Sequence of chain B:
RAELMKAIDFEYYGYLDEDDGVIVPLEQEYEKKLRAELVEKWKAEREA

The following describes two proteins that form a bound complex.

Sequence of chain A:
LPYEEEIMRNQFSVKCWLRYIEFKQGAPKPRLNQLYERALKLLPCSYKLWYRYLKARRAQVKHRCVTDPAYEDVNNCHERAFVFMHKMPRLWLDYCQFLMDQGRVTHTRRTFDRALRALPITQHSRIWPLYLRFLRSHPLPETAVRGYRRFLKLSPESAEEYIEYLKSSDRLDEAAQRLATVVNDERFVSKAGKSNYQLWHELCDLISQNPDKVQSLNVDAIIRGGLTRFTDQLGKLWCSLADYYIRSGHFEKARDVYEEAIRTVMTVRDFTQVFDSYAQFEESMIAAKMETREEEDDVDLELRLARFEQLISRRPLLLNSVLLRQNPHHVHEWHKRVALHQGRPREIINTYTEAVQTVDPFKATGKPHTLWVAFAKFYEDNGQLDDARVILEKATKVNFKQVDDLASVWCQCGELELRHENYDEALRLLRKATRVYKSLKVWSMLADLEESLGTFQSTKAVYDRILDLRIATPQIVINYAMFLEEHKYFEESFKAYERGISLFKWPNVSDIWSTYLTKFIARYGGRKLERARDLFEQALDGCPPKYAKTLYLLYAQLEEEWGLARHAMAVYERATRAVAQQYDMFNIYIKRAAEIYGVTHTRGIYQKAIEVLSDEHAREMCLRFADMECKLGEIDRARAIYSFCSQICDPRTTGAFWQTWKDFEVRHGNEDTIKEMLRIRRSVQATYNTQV

Interface contacts:
Residue R130 in chain A contacts residue E174 in chain B (closest heavy-atom distance 3.0 Å).
Residue R171 in chain A interacts with residue E158 in chain B (closest heavy-atom distance 3.3 Å).
Residue L161 in chain A interacts with residue Y177 in chain B (closest heavy-atom distance 4.0 Å).
Residue T127 in chain A is in contact with residue Q175 in chain B (closest heavy-atom distance 3.5 Å).
Residue R170 in chain A interacts with residue E158 in chain B (closest heavy-atom distance 4.2 Å).
Residue V87 in chain A interacts with residue L185 in chain B (closest heavy-atom distance 3.8 Å).
Residue C86 in chain A is in contact with residue W189 in chain B (closest heavy-atom distance 3.6 Å).
Residue L161 in chain A interacts with residue L173 in chain B (closest heavy-atom distance 4.2 Å).
Residue R167 in chain A interacts with residue D164 in chain B (closest heavy-atom distance 3.0 Å).
Residue G124 in chain A interacts with residue R182 in chain B (closest heavy-atom distance 3.8 Å).
Residue I142 in chain A contacts residue D156 in chain B (closest heavy-atom distance 3.8 Å).
Residue K174 in chain A interacts with residue F157 in chain B (closest heavy-atom distance 3.4 Å).
Residue K174 in chain A contacts residue D156 in chain B (closest heavy-atom distance 4.3 Å).
Residue R167 in chain A contacts residue D167 in chain B (closest heavy-atom distance 3.0 Å).
Residue L137 in chain A is in contact with residue Y159 in chain B (closest heavy-atom distance 3.4 Å).
Residue T88 in chain A interacts with residue R182 in chain B (closest heavy-atom distance 2.5 Å).
Residue G124 in chain A is in contact with residue L185 in chain B (closest heavy-atom distance 3.7 Å).
Residue R138 in chain A is in contact with residue Y160 in chain B (closest heavy-atom distance 2.8 Å).
Residue I142 in chain A is in contact with residue A149 in chain B (closest heavy-atom distance 4.1 Å).
Residue V87 in chain A interacts with residue V186 in chain B (closest heavy-atom distance 3.7 Å).
Residue R130 in chain A contacts residue D164 in chain B (closest heavy-atom distance 3.1 Å).
Residue V126 in chain A contacts residue E174 in chain B (closest heavy-atom distance 3.8 Å).
Residue H84 in chain A is in contact with residue W189 in chain B (closest heavy-atom distance 3.3 Å).
Residue L137 in chain A interacts with residue Y160 in chain B (closest heavy-atom distance 4.2 Å).
Residue H128 in chain A interacts with residue E178 in chain B (closest heavy-atom distance 4.0 Å).
Residue V126 in chain A is in contact with residue L181 in chain B (closest heavy-atom distance 4.1 Å).
Residue G124 in chain A contacts residue L181 in chain B (closest heavy-atom distance 3.4 Å).
Residue Q123 in chain A is in contact with residue L185 in chain B (closest heavy-atom distance 3.5 Å).
Residue L175 in chain A is in contact with residue Y159 in chain B (closest heavy-atom distance 3.4 Å).
Residue I142 in chain A interacts with residue K153 in chain B (closest heavy-atom distance 3.7 Å).
Residue T127 in chain A contacts residue E174 in chain B (closest heavy-atom distance 3.5 Å).
Residue D134 in chain A contacts residue Y160 in chain B (closest heavy-atom distance 3.6 Å).
Residue Q123 in chain A contacts residue R182 in chain B (closest heavy-atom distance 3.5 Å).
Residue V87 in chain A is in contact with residue R182 in chain B (closest heavy-atom distance 3.1 Å).
Residue R167 in chain A interacts with residue L163 in chain B (closest heavy-atom distance 4.2 Å).
Residue P160 in chain A contacts residue Y177 in chain B (closest heavy-atom distance 3.4 Å).
Residue L175 in chain A contacts residue D156 in chain B (closest heavy-atom distance 4.1 Å).
Residue G124 in chain A contacts residue E178 in chain B (closest heavy-atom distance 3.5 Å).
Residue H159 in chain A is in contact with residue L181 in chain B (closest heavy-atom distance 3.6 Å).
Residue K174 in chain A is in contact with residue I155 in chain B (closest heavy-atom distance 4.2 Å).
Residue K174 in chain A contacts residue E158 in chain B (closest heavy-atom distance 4.1 Å).
Residue I142 in chain A is in contact with residue M152 in chain B (closest heavy-atom distance 3.5 Å).
Residue W149 in chain A contacts residue Y159 in chain B (closest heavy-atom distance 2.5 Å).
Residue D134 in chain A interacts with residue G161 in chain B (closest heavy-atom distance 3.3 Å).
Residue R167 in chain A contacts residue I170 in chain B (closest heavy-atom distance 4.0 Å).
Residue H145 in chain A interacts with residue Y159 in chain B (closest heavy-atom distance 3.0 Å).
Residue R138 in chain A interacts with residue Y162 in chain B (closest heavy-atom distance 3.2 Å).
Residue R171 in chain A interacts with residue Y159 in chain B (closest heavy-atom distance 3.4 Å).
Residue R138 in chain A interacts with residue G161 in chain B (closest heavy-atom distance 3.7 Å).
Residue T164 in chain A is in contact with residue I170 in chain B (closest heavy-atom distance 3.8 Å).
Residue D134 in chain A is in contact with residue D164 in chain B (closest heavy-atom distance 3.9 Å).
Residue R130 in chain A interacts with residue E165 in chain B (closest heavy-atom distance 3.1 Å).
Residue R125 in chain A is in contact with residue R182 in chain B (closest heavy-atom distance 3.5 Å).
Residue K83 in chain A interacts with residue W189 in chain B (closest heavy-atom distance 3.6 Å).
Residue V126 in chain A interacts with residue E178 in chain B (closest heavy-atom distance 2.5 Å).
Residue R125 in chain A contacts residue E178 in chain B (closest heavy-atom distance 3.4 Å).
Residue T164 in chain A contacts residue E174 in chain B (closest heavy-atom distance 3.4 Å).
Residue R167 in chain A contacts residue V169 in chain B (closest heavy-atom distance 3.5 Å).
Residue T127 in chain A interacts with residue E178 in chain B (closest heavy-atom distance 3.0 Å).
Residue E163 in chain A contacts residue I170 in chain B (closest heavy-atom distance 3.8 Å).